These two protein chains interact to form a complex.

Sequence of the second protein:
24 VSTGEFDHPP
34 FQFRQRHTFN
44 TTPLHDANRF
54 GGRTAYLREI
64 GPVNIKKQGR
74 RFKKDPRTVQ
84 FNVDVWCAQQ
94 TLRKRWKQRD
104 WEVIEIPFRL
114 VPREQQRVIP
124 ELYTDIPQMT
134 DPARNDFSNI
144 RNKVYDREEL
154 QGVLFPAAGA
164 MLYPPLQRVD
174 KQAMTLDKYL

Residue-level contacts at the interface:
Residue V791 in the first protein is in contact with residue W104 in the second protein (closest heavy-atom distance 3.3 Å).
Residue Q728 in the first protein contacts residue F111 in the second protein (closest heavy-atom distance 3.5 Å).
Residue S798 in the first protein interacts with residue Y166 in the second protein (closest heavy-atom distance 3.6 Å).
Residue V787 in the first protein interacts with residue Q118 in the second protein (closest heavy-atom distance 3.8 Å).
Residue E788 in the first protein contacts residue I107 in the second protein (closest heavy-atom distance 3.6 Å).
Residue S795 in the first protein is in contact with residue E151 in the second protein (closest heavy-atom distance 3.0 Å).
Residue K790 in the first protein is in contact with residue R144 in the second protein (closest heavy-atom distance 3.2 Å).
Residue K790 in the first protein interacts with residue W104 in the second protein (closest heavy-atom distance 3.6 Å).
Residue R792 in the first protein is in contact with residue Y148 in the second protein (closest heavy-atom distance 2.6 Å).
Residue K790 in the first protein interacts with residue E105 in the second protein (closest heavy-atom distance 3.5 Å).
Residue R734 in the first protein is in contact with residue P123 in the second protein (closest heavy-atom distance 3.9 Å).
Residue H801 in the first protein is in contact with residue P167 in the second protein (closest heavy-atom distance 3.7 Å).
Residue L789 in the first protein contacts residue L153 in the second protein (closest heavy-atom distance 3.7 Å).
Residue S795 in the first protein contacts residue L169 in the second protein (closest heavy-atom distance 3.6 Å).
Residue R731 in the first protein interacts with residue F111 in the second protein (closest heavy-atom distance 3.7 Å).
Residue L789 in the first protein interacts with residue I109 in the second protein (closest heavy-atom distance 3.6 Å).
Residue L789 in the first protein contacts residue V114 in the second protein (closest heavy-atom distance 3.8 Å).
Residue V787 in the first protein interacts with residue I109 in the second protein (closest heavy-atom distance 2.9 Å).
Residue V791 in the first protein contacts residue L153 in the second protein (closest heavy-atom distance 3.7 Å).
Residue V791 in the first protein is in contact with residue R150 in the second protein (closest heavy-atom distance 3.8 Å).
Residue R734 in the first protein is in contact with residue E124 in the second protein (closest heavy-atom distance 3.7 Å).
Residue Q797 in the first protein contacts residue L169 in the second protein (closest heavy-atom distance 3.6 Å).
Residue V791 in the first protein contacts residue Y148 in the second protein (closest heavy-atom distance 3.4 Å).
Residue M743 in the first protein contacts residue D128 in the second protein (closest heavy-atom distance 3.1 Å).
Residue R792 in the first protein is in contact with residue V147 in the second protein (closest heavy-atom distance 3.6 Å).
Residue M727 in the first protein is in contact with residue V121 in the second protein (closest heavy-atom distance 3.7 Å).
Residue K790 in the first protein is in contact with residue N145 in the second protein (closest heavy-atom distance 3.7 Å).
Residue V787 in the first protein is in contact with residue F111 in the second protein (closest heavy-atom distance 3.8 Å).
Residue K790 in the first protein interacts with residue Y148 in the second protein (closest heavy-atom distance 2.8 Å).
Residue Q797 in the first protein interacts with residue Q170 in the second protein (closest heavy-atom distance 3.0 Å).
Residue K793 in the first protein interacts with residue E105 in the second protein (closest heavy-atom distance 3.1 Å).
Residue Q738 in the first protein contacts residue T127 in the second protein (closest heavy-atom distance 3.8 Å).
Residue M727 in the first protein is in contact with residue Q119 in the second protein (closest heavy-atom distance 3.6 Å).
Residue R734 in the first protein interacts with residue V121 in the second protein (closest heavy-atom distance 3.7 Å).
Residue E788 in the first protein is in contact with residue V106 in the second protein (closest heavy-atom distance 3.6 Å).
Residue K793 in the first protein is in contact with residue D103 in the second protein (closest heavy-atom distance 3.6 Å).
Residue V791 in the first protein interacts with residue I107 in the second protein (closest heavy-atom distance 3.8 Å).
Residue R792 in the first protein contacts residue R150 in the second protein (closest heavy-atom distance 2.9 Å).
Residue L789 in the first protein contacts residue E105 in the second protein (closest heavy-atom distance 3.5 Å).
Residue L789 in the first protein is in contact with residue I107 in the second protein (closest heavy-atom distance 3.0 Å).
Residue G742 in the first protein contacts residue T127 in the second protein (closest heavy-atom distance 3.7 Å).
Residue M743 in the first protein contacts residue T127 in the second protein (closest heavy-atom distance 3.5 Å).
Residue R792 in the first protein is in contact with residue D103 in the second protein (closest heavy-atom distance 3.5 Å).
Residue P794 in the first protein interacts with residue Y166 in the second protein (closest heavy-atom distance 3.8 Å).
Residue K793 in the first protein interacts with residue R150 in the second protein (closest heavy-atom distance 3.9 Å).
Residue R792 in the first protein is in contact with residue D149 in the second protein (closest heavy-atom distance 3.6 Å).
Residue V791 in the first protein interacts with residue E105 in the second protein (closest heavy-atom distance 2.9 Å).
Residue K790 in the first protein interacts with residue V147 in the second protein (closest heavy-atom distance 3.5 Å).
Residue S786 in the first protein is in contact with residue E108 in the second protein (closest heavy-atom distance 3.3 Å).
Residue V741 in the first protein interacts with residue T127 in the second protein (closest heavy-atom distance 3.1 Å).
Residue E781 in the first protein is in contact with residue R112 in the second protein (closest heavy-atom distance 3.1 Å).
Residue G744 in the first protein contacts residue D128 in the second protein (closest heavy-atom distance 3.6 Å).
Residue Q738 in the first protein contacts residue E124 in the second protein (closest heavy-atom distance 2.6 Å).
Residue V787 in the first protein contacts residue I107 in the second protein (closest heavy-atom distance 3.4 Å).
Residue E730 in the first protein interacts with residue V121 in the second protein (closest heavy-atom distance 3.9 Å).
Residue S798 in the first protein contacts residue E151 in the second protein (closest heavy-atom distance 3.0 Å).
Residue L789 in the first protein is in contact with residue Q118 in the second protein (closest heavy-atom distance 3.5 Å).
Residue P794 in the first protein contacts residue R150 in the second protein (closest heavy-atom distance 3.8 Å).
Residue L789 in the first protein interacts with residue V106 in the second protein (closest heavy-atom distance 3.3 Å).
Residue V787 in the first protein is in contact with residue E108 in the second protein (closest heavy-atom distance 3.4 Å).

Sequence of the first protein:
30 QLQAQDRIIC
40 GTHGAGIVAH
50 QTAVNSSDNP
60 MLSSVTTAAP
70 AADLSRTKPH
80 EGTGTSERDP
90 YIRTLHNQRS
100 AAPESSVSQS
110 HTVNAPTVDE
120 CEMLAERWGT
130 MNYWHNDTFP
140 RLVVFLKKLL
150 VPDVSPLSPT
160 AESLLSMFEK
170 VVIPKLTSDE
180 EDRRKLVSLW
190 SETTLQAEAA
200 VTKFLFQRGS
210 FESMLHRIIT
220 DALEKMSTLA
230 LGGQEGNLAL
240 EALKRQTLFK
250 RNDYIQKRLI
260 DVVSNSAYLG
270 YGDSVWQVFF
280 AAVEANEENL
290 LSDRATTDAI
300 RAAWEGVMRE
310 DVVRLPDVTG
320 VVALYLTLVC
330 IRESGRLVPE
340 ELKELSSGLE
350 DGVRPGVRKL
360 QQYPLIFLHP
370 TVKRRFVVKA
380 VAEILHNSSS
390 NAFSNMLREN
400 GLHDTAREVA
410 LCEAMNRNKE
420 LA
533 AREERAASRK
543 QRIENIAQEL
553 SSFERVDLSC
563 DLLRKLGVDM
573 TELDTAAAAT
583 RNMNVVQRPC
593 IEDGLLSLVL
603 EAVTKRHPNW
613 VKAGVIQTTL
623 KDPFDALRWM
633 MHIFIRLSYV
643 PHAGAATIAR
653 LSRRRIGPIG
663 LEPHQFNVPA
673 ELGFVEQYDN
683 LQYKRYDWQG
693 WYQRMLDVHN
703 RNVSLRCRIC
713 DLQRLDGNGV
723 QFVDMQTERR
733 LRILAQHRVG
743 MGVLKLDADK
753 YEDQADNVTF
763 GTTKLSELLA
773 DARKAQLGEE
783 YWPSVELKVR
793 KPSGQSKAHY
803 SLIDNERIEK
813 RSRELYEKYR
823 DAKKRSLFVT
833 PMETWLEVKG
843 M